Sequence of chain A:
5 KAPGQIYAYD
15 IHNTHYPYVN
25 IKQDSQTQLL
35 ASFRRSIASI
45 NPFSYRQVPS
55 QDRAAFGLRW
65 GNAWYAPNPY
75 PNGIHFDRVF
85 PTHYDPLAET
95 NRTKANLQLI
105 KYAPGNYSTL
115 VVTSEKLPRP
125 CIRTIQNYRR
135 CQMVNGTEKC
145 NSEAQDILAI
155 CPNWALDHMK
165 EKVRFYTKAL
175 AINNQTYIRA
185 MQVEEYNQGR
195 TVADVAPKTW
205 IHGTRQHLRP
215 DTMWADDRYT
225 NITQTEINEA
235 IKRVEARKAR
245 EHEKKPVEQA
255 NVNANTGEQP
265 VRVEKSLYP

Sequence of chain B:
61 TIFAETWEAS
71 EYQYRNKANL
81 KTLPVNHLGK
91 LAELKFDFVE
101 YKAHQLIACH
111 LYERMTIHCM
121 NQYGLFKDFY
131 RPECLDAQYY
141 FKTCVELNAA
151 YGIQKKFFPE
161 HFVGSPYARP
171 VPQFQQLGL

Contacts between the two chains:
Residue R266 in chain A interacts with residue E71 in chain B (closest heavy-atom distance 3.6 Å).
Residue I15 in chain A interacts with residue F126 in chain B (closest heavy-atom distance 4.0 Å).
Residue Y74 in chain A contacts residue C144 in chain B (closest heavy-atom distance 3.1 Å).
Residue I78 in chain A is in contact with residue L80 in chain B (closest heavy-atom distance 3.5 Å).
Residue I78 in chain A interacts with residue K81 in chain B (closest heavy-atom distance 3.7 Å).
Residue S112 in chain A contacts residue K81 in chain B (closest heavy-atom distance 3.1 Å).
Residue T94 in chain A interacts with residue K90 in chain B (closest heavy-atom distance 3.3 Å).
Residue P108 in chain A interacts with residue L80 in chain B (closest heavy-atom distance 4.1 Å).
Residue P73 in chain A contacts residue Y140 in chain B (closest heavy-atom distance 3.2 Å).
Residue I25 in chain A is in contact with residue Y130 in chain B (closest heavy-atom distance 4.2 Å).
Residue P71 in chain A interacts with residue Y139 in chain B (closest heavy-atom distance 3.9 Å).
Residue K172 in chain A interacts with residue F158 in chain B (closest heavy-atom distance 3.6 Å).
Residue N76 in chain A contacts residue L80 in chain B (closest heavy-atom distance 2.8 Å).
Residue Y74 in chain A is in contact with residue P84 in chain B (closest heavy-atom distance 4.1 Å).
Residue Q27 in chain A interacts with residue Y130 in chain B (closest heavy-atom distance 2.9 Å).
Residue Y74 in chain A contacts residue T143 in chain B (closest heavy-atom distance 3.9 Å).
Residue Y69 in chain A contacts residue D136 in chain B (closest heavy-atom distance 3.1 Å).
Residue P75 in chain A contacts residue Y140 in chain B (closest heavy-atom distance 3.6 Å).
Residue Q27 in chain A contacts residue R131 in chain B (closest heavy-atom distance 3.9 Å).
Residue G77 in chain A interacts with residue T82 in chain B (closest heavy-atom distance 3.2 Å).
Residue K172 in chain A interacts with residue F157 in chain B (closest heavy-atom distance 2.9 Å).
Residue I176 in chain A interacts with residue K156 in chain B (closest heavy-atom distance 3.3 Å).
Residue Y69 in chain A is in contact with residue L135 in chain B (closest heavy-atom distance 3.4 Å).
Residue A173 in chain A is in contact with residue F157 in chain B (closest heavy-atom distance 3.8 Å).
Residue L91 in chain A contacts residue H87 in chain B (closest heavy-atom distance 3.2 Å).
Residue I25 in chain A contacts residue L135 in chain B (closest heavy-atom distance 3.8 Å).
Residue G109 in chain A contacts residue K81 in chain B (closest heavy-atom distance 3.7 Å).
Residue K172 in chain A is in contact with residue E160 in chain B (closest heavy-atom distance 3.1 Å).
Residue T113 in chain A interacts with residue E146 in chain B (closest heavy-atom distance 3.4 Å).
Residue R266 in chain A interacts with residue S70 in chain B (closest heavy-atom distance 3.8 Å).
Residue Q27 in chain A interacts with residue P132 in chain B (closest heavy-atom distance 4.2 Å).
Residue F169 in chain A is in contact with residue F158 in chain B (closest heavy-atom distance 3.3 Å).
Residue L114 in chain A contacts residue Y74 in chain B (closest heavy-atom distance 3.8 Å).
Residue I25 in chain A interacts with residue P132 in chain B (closest heavy-atom distance 3.4 Å).
Residue N76 in chain A is in contact with residue K81 in chain B (closest heavy-atom distance 3.5 Å).
Residue N76 in chain A interacts with residue T82 in chain B (closest heavy-atom distance 3.5 Å).
Residue N72 in chain A contacts residue D136 in chain B (closest heavy-atom distance 2.9 Å).
Residue T113 in chain A interacts with residue L147 in chain B (closest heavy-atom distance 4.1 Å).
Residue I25 in chain A contacts residue R131 in chain B (closest heavy-atom distance 3.8 Å).
Residue L114 in chain A contacts residue Q154 in chain B (closest heavy-atom distance 3.6 Å).
Residue N72 in chain A contacts residue Y139 in chain B (closest heavy-atom distance 3.7 Å).
Residue A107 in chain A contacts residue L80 in chain B (closest heavy-atom distance 3.2 Å).
Residue L91 in chain A interacts with residue V85 in chain B (closest heavy-atom distance 3.6 Å).
Residue P71 in chain A is in contact with residue D136 in chain B (closest heavy-atom distance 3.7 Å).
Residue Y74 in chain A is in contact with residue L147 in chain B (closest heavy-atom distance 3.6 Å).
Residue L114 in chain A contacts residue A150 in chain B (closest heavy-atom distance 3.4 Å).
Residue Y111 in chain A contacts residue Y139 in chain B (closest heavy-atom distance 3.3 Å).
Residue N72 in chain A is in contact with residue Y140 in chain B (closest heavy-atom distance 3.3 Å).
Residue L114 in chain A contacts residue L147 in chain B (closest heavy-atom distance 3.8 Å).
Residue E93 in chain A is in contact with residue H87 in chain B (closest heavy-atom distance 2.8 Å).
Residue I78 in chain A interacts with residue N79 in chain B (closest heavy-atom distance 3.4 Å).
Residue Y74 in chain A interacts with residue Y140 in chain B (closest heavy-atom distance 3.8 Å).
Residue T180 in chain A interacts with residue K156 in chain B (closest heavy-atom distance 3.1 Å).
Residue P90 in chain A is in contact with residue H87 in chain B (closest heavy-atom distance 3.6 Å).
Residue N177 in chain A contacts residue F157 in chain B (closest heavy-atom distance 3.4 Å).
Residue I176 in chain A is in contact with residue F157 in chain B (closest heavy-atom distance 4.0 Å).
Residue R266 in chain A interacts with residue E68 in chain B (closest heavy-atom distance 3.5 Å).
Residue I78 in chain A is in contact with residue T82 in chain B (closest heavy-atom distance 3.9 Å).
Residue T94 in chain A contacts residue E93 in chain B (closest heavy-atom distance 3.3 Å).
Residue P75 in chain A is in contact with residue P84 in chain B (closest heavy-atom distance 3.3 Å).

These two protein chains interact to form a complex.